Sequence of the second protein:
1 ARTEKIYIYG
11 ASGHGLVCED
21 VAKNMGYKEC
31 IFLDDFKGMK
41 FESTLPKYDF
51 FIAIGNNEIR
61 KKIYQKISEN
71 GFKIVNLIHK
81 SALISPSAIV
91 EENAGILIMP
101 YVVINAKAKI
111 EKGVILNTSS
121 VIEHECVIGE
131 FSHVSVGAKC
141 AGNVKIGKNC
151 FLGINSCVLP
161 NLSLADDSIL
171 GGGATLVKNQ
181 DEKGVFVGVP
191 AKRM

Residue-level contacts at the interface:
Residue A106 in the first protein interacts with residue D20 in the second protein (closest heavy-atom distance 3.7 Å).
Residue N105 in the first protein contacts residue P100 in the second protein (closest heavy-atom distance 4.7 Å).
Residue N105 in the first protein contacts residue T118 in the second protein (closest heavy-atom distance 3.2 Å).
Residue C157 in the first protein interacts with residue N155 in the second protein (closest heavy-atom distance 3.9 Å).
Residue S156 in the first protein interacts with residue N155 in the second protein (closest heavy-atom distance 4.6 Å).
Residue N105 in the first protein interacts with residue M99 in the second protein (closest heavy-atom distance 3.6 Å).
Residue N105 in the first protein interacts with residue D20 in the second protein (closest heavy-atom distance 4.9 Å).
Residue K139 in the first protein interacts with residue S119 in the second protein (closest heavy-atom distance 4.8 Å).
Residue C140 in the first protein interacts with residue I154 in the second protein (closest heavy-atom distance 4.2 Å).
Residue S87 in the first protein interacts with residue D20 in the second protein (closest heavy-atom distance 4.8 Å).
Residue E125 in the first protein interacts with residue L16 in the second protein (closest heavy-atom distance 4.0 Å).
Residue T175 in the first protein contacts residue G173 in the second protein (closest heavy-atom distance 3.6 Å).
Residue S81 in the first protein is in contact with residue Y101 in the second protein (closest heavy-atom distance 2.5 Å).
Residue E123 in the first protein is in contact with residue T118 in the second protein (closest heavy-atom distance 2.7 Å).
Residue V103 in the first protein contacts residue Y101 in the second protein (closest heavy-atom distance 3.6 Å).
Residue C157 in the first protein contacts residue G173 in the second protein (closest heavy-atom distance 4.5 Å).
Residue V189 in the first protein contacts residue G188 in the second protein (closest heavy-atom distance 4.1 Å).
Residue L83 in the first protein contacts residue Y101 in the second protein (closest heavy-atom distance 3.5 Å).
Residue E123 in the first protein is in contact with residue V17 in the second protein (closest heavy-atom distance 4.3 Å).
Residue K139 in the first protein is in contact with residue V136 in the second protein (closest heavy-atom distance 4.4 Å).
Residue L83 in the first protein is in contact with residue P100 in the second protein (closest heavy-atom distance 3.7 Å).
Residue V189 in the first protein interacts with residue V189 in the second protein (closest heavy-atom distance 4.3 Å).
Residue V103 in the first protein is in contact with residue S119 in the second protein (closest heavy-atom distance 4.2 Å).
Residue A141 in the first protein contacts residue I154 in the second protein (closest heavy-atom distance 3.8 Å).
Residue L83 in the first protein is in contact with residue H79 in the second protein (closest heavy-atom distance 3.8 Å).
Residue H124 in the first protein interacts with residue V17 in the second protein (closest heavy-atom distance 3.6 Å).
Residue A82 in the first protein interacts with residue Y101 in the second protein (closest heavy-atom distance 4.7 Å).
Residue V121 in the first protein is in contact with residue T118 in the second protein (closest heavy-atom distance 3.9 Å).
Residue N155 in the first protein contacts residue N155 in the second protein (closest heavy-atom distance 3.2 Å).
Residue A106 in the first protein interacts with residue V17 in the second protein (closest heavy-atom distance 4.4 Å).
Residue V121 in the first protein is in contact with residue V136 in the second protein (closest heavy-atom distance 3.7 Å).
Residue V121 in the first protein contacts residue S119 in the second protein (closest heavy-atom distance 3.5 Å).
Residue E123 in the first protein interacts with residue V136 in the second protein (closest heavy-atom distance 3.2 Å).
Residue E123 in the first protein contacts residue N117 in the second protein (closest heavy-atom distance 4.0 Å).
Residue K139 in the first protein contacts residue G137 in the second protein (closest heavy-atom distance 4.0 Å).
Residue L83 in the first protein contacts residue S81 in the second protein (closest heavy-atom distance 3.6 Å).
Residue H124 in the first protein interacts with residue H14 in the second protein (closest heavy-atom distance 4.2 Å).
Residue V189 in the first protein contacts residue G172 in the second protein (closest heavy-atom distance 4.3 Å).
Residue P86 in the first protein interacts with residue D20 in the second protein (closest heavy-atom distance 3.8 Å).
Residue V189 in the first protein contacts residue A174 in the second protein (closest heavy-atom distance 4.8 Å).
Residue L159 in the first protein is in contact with residue I154 in the second protein (closest heavy-atom distance 3.6 Å).
Residue G137 in the first protein contacts residue N155 in the second protein (closest heavy-atom distance 4.4 Å).
Residue V102 in the first protein contacts residue Y101 in the second protein (closest heavy-atom distance 4.5 Å).
Residue K107 in the first protein contacts residue L16 in the second protein (closest heavy-atom distance 3.7 Å).
Residue E125 in the first protein contacts residue G13 in the second protein (closest heavy-atom distance 3.4 Å).
Residue V103 in the first protein is in contact with residue P100 in the second protein (closest heavy-atom distance 4.3 Å).
Residue C157 in the first protein interacts with residue I154 in the second protein (closest heavy-atom distance 3.8 Å).
Residue A106 in the first protein contacts residue L16 in the second protein (closest heavy-atom distance 3.7 Å).
Residue T175 in the first protein contacts residue G172 in the second protein (closest heavy-atom distance 3.5 Å).
Residue K139 in the first protein contacts residue N155 in the second protein (closest heavy-atom distance 2.9 Å).
Residue V158 in the first protein is in contact with residue I154 in the second protein (closest heavy-atom distance 4.1 Å).
Residue H124 in the first protein is in contact with residue G13 in the second protein (closest heavy-atom distance 3.5 Å).
Residue V103 in the first protein contacts residue T118 in the second protein (closest heavy-atom distance 3.6 Å).
Residue S85 in the first protein contacts residue D20 in the second protein (closest heavy-atom distance 2.5 Å).
Residue V189 in the first protein contacts residue G173 in the second protein (closest heavy-atom distance 4.0 Å).
Residue L159 in the first protein contacts residue G172 in the second protein (closest heavy-atom distance 4.3 Å).
Residue N105 in the first protein interacts with residue V17 in the second protein (closest heavy-atom distance 3.9 Å).
Residue K139 in the first protein interacts with residue I154 in the second protein (closest heavy-atom distance 3.7 Å).
Residue Y101 in the first protein interacts with residue Y101 in the second protein (closest heavy-atom distance 3.4 Å).
Residue K139 in the first protein contacts residue K139 in the second protein (closest heavy-atom distance 4.6 Å).

Sequence of the first protein:
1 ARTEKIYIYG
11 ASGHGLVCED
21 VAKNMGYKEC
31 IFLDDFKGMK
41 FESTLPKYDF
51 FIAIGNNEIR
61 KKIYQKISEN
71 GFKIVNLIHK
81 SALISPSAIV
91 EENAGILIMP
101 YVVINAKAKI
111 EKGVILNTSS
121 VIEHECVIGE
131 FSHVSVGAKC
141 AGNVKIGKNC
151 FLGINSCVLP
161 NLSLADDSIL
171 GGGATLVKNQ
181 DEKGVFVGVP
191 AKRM

These two protein chains interact to form a complex.